The following describes two proteins that form a bound complex.

Sequence of protein 1:
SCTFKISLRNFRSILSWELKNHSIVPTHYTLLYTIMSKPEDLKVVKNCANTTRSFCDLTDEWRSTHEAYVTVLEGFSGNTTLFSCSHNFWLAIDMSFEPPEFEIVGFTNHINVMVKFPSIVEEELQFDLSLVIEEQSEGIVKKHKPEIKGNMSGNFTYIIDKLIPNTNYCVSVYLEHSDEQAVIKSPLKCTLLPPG

Sequence of protein 2:
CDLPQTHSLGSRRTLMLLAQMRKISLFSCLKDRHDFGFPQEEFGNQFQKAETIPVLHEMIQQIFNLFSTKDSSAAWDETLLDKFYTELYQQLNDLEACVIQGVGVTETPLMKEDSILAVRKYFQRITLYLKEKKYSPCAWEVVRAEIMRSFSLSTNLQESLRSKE

Contacts between the two chains:
Residue S47 in protein 1 contacts residue R149 in protein 2 (closest heavy-atom distance 3.6 Å).
Residue L139 in protein 1 interacts with residue R12 in protein 2 (closest heavy-atom distance 3.6 Å).
Residue H76 in protein 1 is in contact with residue S152 in protein 2 (closest heavy-atom distance 3.2 Å).
Residue M46 in protein 1 interacts with residue A145 in protein 2 (closest heavy-atom distance 3.4 Å).
Residue L52 in protein 1 contacts residue F27 in protein 2 (closest heavy-atom distance 3.6 Å).
Residue S188 in protein 1 is in contact with residue R12 in protein 2 (closest heavy-atom distance 3.2 Å).
Residue Q136 in protein 1 contacts residue S160 in protein 2 (closest heavy-atom distance 3.6 Å).
Residue E186 in protein 1 contacts residue R12 in protein 2 (closest heavy-atom distance 4.0 Å).
Residue V80 in protein 1 is in contact with residue F27 in protein 2 (closest heavy-atom distance 3.4 Å).
Residue K48 in protein 1 is in contact with residue F36 in protein 2 (closest heavy-atom distance 3.6 Å).
Residue D138 in protein 1 interacts with residue R12 in protein 2 (closest heavy-atom distance 2.6 Å).
Residue E133 in protein 1 is in contact with residue R162 in protein 2 (closest heavy-atom distance 4.1 Å).
Residue S140 in protein 1 is in contact with residue R12 in protein 2 (closest heavy-atom distance 2.8 Å).
Residue S74 in protein 1 interacts with residue R149 in protein 2 (closest heavy-atom distance 3.7 Å).
Residue P49 in protein 1 contacts residue C29 in protein 2 (closest heavy-atom distance 3.6 Å).
Residue L135 in protein 1 is in contact with residue R162 in protein 2 (closest heavy-atom distance 3.8 Å).
Residue E50 in protein 1 contacts residue R33 in protein 2 (closest heavy-atom distance 3.0 Å).
Residue T44 in protein 1 contacts residue F27 in protein 2 (closest heavy-atom distance 3.5 Å).
Residue Q136 in protein 1 is in contact with residue N156 in protein 2 (closest heavy-atom distance 2.8 Å).
Residue L135 in protein 1 contacts residue L161 in protein 2 (closest heavy-atom distance 3.3 Å).
Residue K48 in protein 1 contacts residue H34 in protein 2 (closest heavy-atom distance 3.9 Å).
Residue H76 in protein 1 interacts with residue E159 in protein 2 (closest heavy-atom distance 2.7 Å).
Residue D70 in protein 1 interacts with residue R162 in protein 2 (closest heavy-atom distance 2.7 Å).
Residue E132 in protein 1 interacts with residue L161 in protein 2 (closest heavy-atom distance 3.5 Å).
Residue E134 in protein 1 contacts residue R162 in protein 2 (closest heavy-atom distance 3.3 Å).
Residue H187 in protein 1 contacts residue L9 in protein 2 (closest heavy-atom distance 4.0 Å).
Residue E50 in protein 1 interacts with residue D35 in protein 2 (closest heavy-atom distance 3.1 Å).
Residue D189 in protein 1 is in contact with residue R13 in protein 2 (closest heavy-atom distance 3.6 Å).
Residue P49 in protein 1 interacts with residue R33 in protein 2 (closest heavy-atom distance 3.8 Å).
Residue S96 in protein 1 is in contact with residue S28 in protein 2 (closest heavy-atom distance 3.4 Å).
Residue E77 in protein 1 is in contact with residue R149 in protein 2 (closest heavy-atom distance 2.9 Å).
Residue Q136 in protein 1 contacts residue R162 in protein 2 (closest heavy-atom distance 3.6 Å).
Residue H187 in protein 1 interacts with residue R12 in protein 2 (closest heavy-atom distance 2.8 Å).
Residue M46 in protein 1 is in contact with residue M148 in protein 2 (closest heavy-atom distance 3.6 Å).
Residue P49 in protein 1 interacts with residue L30 in protein 2 (closest heavy-atom distance 3.4 Å).
Residue S47 in protein 1 contacts residue E146 in protein 2 (closest heavy-atom distance 2.6 Å).
Residue M46 in protein 1 contacts residue L26 in protein 2 (closest heavy-atom distance 3.5 Å).
Residue E133 in protein 1 contacts residue L161 in protein 2 (closest heavy-atom distance 3.8 Å).
Residue H76 in protein 1 is in contact with residue N156 in protein 2 (closest heavy-atom distance 3.9 Å).
Residue K48 in protein 1 interacts with residue D35 in protein 2 (closest heavy-atom distance 3.0 Å).
Residue H97 in protein 1 is in contact with residue F27 in protein 2 (closest heavy-atom distance 4.0 Å).
Residue D189 in protein 1 interacts with residue M16 in protein 2 (closest heavy-atom distance 3.8 Å).
Residue S188 in protein 1 is in contact with residue R13 in protein 2 (closest heavy-atom distance 2.8 Å).
Residue Q136 in protein 1 contacts residue E159 in protein 2 (closest heavy-atom distance 2.9 Å).
Residue Q136 in protein 1 contacts residue L161 in protein 2 (closest heavy-atom distance 3.7 Å).
Residue R73 in protein 1 contacts residue R162 in protein 2 (closest heavy-atom distance 3.5 Å).
Residue N98 in protein 1 is in contact with residue R22 in protein 2 (closest heavy-atom distance 3.0 Å).
Residue S188 in protein 1 interacts with residue M16 in protein 2 (closest heavy-atom distance 3.2 Å).
Residue V82 in protein 1 contacts residue F27 in protein 2 (closest heavy-atom distance 3.4 Å).
Residue K159 in protein 1 contacts residue T6 in protein 2 (closest heavy-atom distance 3.3 Å).
Residue K159 in protein 1 is in contact with residue Q5 in protein 2 (closest heavy-atom distance 3.0 Å).
Residue T81 in protein 1 contacts residue F27 in protein 2 (closest heavy-atom distance 3.4 Å).
Residue E133 in protein 1 contacts residue K164 in protein 2 (closest heavy-atom distance 2.8 Å).
Residue E50 in protein 1 is in contact with residue H34 in protein 2 (closest heavy-atom distance 3.4 Å).
Residue W100 in protein 1 is in contact with residue M148 in protein 2 (closest heavy-atom distance 3.1 Å).
Residue K48 in protein 1 contacts residue E146 in protein 2 (closest heavy-atom distance 2.7 Å).
Residue K48 in protein 1 interacts with residue G37 in protein 2 (closest heavy-atom distance 4.1 Å).
Residue S96 in protein 1 interacts with residue F27 in protein 2 (closest heavy-atom distance 3.2 Å).
Residue E134 in protein 1 interacts with residue L161 in protein 2 (closest heavy-atom distance 3.9 Å).
Residue W100 in protein 1 interacts with residue L15 in protein 2 (closest heavy-atom distance 3.7 Å).